Contacts between the two chains:
Residue Q1046 in chain A is in contact with residue I180 in chain B (closest heavy-atom distance 4.7 Å).

Sequence of chain B:
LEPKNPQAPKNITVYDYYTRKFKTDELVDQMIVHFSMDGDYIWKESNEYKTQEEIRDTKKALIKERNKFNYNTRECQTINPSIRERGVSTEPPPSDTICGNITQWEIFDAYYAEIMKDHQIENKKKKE

Sequence of chain A:
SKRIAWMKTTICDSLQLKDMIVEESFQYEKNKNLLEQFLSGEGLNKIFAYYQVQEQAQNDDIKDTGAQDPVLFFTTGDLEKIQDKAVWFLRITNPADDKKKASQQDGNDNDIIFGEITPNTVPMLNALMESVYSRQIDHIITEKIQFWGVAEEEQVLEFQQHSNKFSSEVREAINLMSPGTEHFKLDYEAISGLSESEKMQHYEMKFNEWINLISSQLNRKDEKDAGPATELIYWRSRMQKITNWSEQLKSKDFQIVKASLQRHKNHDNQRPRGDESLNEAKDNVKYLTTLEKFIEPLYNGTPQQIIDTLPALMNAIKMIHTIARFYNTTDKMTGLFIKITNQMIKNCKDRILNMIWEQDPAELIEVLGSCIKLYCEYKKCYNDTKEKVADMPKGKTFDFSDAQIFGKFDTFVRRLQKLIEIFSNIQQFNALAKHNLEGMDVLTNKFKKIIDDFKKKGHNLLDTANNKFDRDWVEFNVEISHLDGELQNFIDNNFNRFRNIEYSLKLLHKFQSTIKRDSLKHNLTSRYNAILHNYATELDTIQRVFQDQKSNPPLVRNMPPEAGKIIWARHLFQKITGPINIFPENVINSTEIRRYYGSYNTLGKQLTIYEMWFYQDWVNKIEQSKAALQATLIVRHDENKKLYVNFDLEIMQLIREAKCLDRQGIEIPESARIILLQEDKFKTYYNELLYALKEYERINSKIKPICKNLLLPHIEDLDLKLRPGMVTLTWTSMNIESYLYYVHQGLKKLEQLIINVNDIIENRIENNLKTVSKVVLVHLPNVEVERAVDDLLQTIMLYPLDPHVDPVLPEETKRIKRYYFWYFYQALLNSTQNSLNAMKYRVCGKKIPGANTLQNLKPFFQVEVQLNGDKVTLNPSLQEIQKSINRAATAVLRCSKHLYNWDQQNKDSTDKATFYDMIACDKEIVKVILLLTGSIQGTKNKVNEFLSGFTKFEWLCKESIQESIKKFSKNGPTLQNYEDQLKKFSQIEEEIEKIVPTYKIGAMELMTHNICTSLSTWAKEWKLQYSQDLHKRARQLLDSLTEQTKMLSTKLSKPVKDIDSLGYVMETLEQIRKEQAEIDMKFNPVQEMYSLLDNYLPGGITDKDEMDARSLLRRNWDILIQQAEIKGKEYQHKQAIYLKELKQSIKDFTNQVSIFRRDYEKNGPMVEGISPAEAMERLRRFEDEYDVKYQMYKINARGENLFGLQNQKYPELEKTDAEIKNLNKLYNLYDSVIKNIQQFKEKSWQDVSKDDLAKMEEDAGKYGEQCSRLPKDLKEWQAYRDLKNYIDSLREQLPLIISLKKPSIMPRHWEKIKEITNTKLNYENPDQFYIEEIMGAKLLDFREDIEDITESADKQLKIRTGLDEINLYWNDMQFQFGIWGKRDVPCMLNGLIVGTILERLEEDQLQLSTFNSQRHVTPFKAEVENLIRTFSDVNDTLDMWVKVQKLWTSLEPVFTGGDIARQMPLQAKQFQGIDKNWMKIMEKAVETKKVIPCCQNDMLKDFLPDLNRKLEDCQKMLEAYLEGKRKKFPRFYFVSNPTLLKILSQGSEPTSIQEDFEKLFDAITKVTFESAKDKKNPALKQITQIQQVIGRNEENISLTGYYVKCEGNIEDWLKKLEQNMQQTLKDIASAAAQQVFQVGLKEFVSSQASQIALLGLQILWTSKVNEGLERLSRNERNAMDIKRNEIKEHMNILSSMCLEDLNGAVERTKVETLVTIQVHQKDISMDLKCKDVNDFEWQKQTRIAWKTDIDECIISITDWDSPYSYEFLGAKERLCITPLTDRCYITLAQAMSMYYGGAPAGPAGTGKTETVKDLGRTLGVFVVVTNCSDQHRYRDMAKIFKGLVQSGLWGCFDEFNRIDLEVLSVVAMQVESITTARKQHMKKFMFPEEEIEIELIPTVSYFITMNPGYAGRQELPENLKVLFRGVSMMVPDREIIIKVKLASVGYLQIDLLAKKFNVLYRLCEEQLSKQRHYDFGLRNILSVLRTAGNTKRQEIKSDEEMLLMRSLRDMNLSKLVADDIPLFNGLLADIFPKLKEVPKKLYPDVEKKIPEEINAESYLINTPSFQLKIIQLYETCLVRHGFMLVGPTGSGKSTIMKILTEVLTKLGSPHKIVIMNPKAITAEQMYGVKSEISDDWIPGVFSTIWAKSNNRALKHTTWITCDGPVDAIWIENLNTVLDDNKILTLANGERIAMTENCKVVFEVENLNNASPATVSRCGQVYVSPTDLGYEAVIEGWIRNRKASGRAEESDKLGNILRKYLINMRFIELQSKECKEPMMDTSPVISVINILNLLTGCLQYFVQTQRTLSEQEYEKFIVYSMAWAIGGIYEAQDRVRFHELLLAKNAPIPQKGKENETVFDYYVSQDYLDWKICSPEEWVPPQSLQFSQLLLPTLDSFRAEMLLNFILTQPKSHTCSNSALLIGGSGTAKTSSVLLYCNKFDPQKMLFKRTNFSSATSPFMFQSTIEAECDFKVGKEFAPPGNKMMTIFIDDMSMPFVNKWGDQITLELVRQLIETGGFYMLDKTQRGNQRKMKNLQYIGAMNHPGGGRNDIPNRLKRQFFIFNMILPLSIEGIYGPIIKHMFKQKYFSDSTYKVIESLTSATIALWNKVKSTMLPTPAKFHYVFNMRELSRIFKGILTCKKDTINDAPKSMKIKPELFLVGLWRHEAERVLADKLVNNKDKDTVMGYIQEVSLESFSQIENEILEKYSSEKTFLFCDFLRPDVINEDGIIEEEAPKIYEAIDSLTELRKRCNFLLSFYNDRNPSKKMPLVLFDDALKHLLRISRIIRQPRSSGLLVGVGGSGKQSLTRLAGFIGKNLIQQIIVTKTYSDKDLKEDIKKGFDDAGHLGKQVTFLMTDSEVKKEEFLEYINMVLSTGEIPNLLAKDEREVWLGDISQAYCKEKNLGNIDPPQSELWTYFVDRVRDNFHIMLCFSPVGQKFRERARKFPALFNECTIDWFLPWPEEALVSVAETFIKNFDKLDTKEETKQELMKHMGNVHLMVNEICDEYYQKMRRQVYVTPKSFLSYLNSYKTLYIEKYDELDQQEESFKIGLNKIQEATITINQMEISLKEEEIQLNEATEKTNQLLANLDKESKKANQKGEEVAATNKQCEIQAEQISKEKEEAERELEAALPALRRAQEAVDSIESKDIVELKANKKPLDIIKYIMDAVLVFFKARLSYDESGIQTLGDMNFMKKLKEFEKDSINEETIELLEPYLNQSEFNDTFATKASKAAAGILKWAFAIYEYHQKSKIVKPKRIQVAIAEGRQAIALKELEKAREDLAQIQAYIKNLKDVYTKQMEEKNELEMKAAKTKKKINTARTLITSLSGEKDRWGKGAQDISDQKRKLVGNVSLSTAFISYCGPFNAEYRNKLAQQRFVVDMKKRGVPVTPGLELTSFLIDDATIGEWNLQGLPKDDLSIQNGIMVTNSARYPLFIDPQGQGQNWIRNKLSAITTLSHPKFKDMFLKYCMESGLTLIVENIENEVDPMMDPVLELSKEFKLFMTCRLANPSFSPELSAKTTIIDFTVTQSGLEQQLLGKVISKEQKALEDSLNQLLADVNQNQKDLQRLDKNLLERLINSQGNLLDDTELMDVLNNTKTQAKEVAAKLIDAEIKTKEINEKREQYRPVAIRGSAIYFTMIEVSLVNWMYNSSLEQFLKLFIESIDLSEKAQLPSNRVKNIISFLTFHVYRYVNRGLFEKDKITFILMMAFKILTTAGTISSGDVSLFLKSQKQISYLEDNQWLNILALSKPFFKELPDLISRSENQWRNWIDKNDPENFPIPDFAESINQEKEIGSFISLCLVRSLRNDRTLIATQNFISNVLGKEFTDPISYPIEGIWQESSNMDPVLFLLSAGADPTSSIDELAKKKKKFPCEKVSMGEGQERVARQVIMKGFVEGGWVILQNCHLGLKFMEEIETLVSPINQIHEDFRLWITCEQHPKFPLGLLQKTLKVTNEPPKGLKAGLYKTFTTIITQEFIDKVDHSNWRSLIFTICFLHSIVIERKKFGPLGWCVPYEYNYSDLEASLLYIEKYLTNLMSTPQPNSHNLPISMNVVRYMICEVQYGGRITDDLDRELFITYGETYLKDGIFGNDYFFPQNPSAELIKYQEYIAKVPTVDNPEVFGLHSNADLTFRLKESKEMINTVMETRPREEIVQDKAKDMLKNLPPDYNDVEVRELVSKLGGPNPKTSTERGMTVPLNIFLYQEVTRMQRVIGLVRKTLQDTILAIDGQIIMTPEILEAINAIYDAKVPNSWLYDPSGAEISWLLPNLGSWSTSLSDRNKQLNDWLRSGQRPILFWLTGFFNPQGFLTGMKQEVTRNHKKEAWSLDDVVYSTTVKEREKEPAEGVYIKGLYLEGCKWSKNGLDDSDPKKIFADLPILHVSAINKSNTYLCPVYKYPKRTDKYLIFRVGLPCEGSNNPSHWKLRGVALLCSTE

This data describes a binding interaction between two proteins.